Residue-level contacts at the interface:
Residue A109 in the second protein contacts residue L148 in the first protein (closest heavy-atom distance 3.6 Å).
Residue L108 in the second protein interacts with residue V154 in the first protein (closest heavy-atom distance 3.7 Å).
Residue S112 in the second protein is in contact with residue I157 in the first protein (closest heavy-atom distance 3.7 Å).
Residue S112 in the second protein is in contact with residue P142 in the first protein (closest heavy-atom distance 3.4 Å).
Residue F119 in the second protein is in contact with residue F139 in the first protein (closest heavy-atom distance 4.6 Å).
Residue L108 in the second protein is in contact with residue M149 in the first protein (closest heavy-atom distance 3.7 Å).
Residue S105 in the second protein interacts with residue M149 in the first protein (closest heavy-atom distance 4.8 Å).
Residue L108 in the second protein contacts residue A153 in the first protein (closest heavy-atom distance 4.8 Å).
Residue S105 in the second protein contacts residue L148 in the first protein (closest heavy-atom distance 3.3 Å).
Residue L108 in the second protein contacts residue L148 in the first protein (closest heavy-atom distance 3.7 Å).
Residue V116 in the second protein is in contact with residue I157 in the first protein (closest heavy-atom distance 3.8 Å).
Residue V116 in the second protein contacts residue W141 in the first protein (closest heavy-atom distance 3.6 Å).

Sequence of the second protein:
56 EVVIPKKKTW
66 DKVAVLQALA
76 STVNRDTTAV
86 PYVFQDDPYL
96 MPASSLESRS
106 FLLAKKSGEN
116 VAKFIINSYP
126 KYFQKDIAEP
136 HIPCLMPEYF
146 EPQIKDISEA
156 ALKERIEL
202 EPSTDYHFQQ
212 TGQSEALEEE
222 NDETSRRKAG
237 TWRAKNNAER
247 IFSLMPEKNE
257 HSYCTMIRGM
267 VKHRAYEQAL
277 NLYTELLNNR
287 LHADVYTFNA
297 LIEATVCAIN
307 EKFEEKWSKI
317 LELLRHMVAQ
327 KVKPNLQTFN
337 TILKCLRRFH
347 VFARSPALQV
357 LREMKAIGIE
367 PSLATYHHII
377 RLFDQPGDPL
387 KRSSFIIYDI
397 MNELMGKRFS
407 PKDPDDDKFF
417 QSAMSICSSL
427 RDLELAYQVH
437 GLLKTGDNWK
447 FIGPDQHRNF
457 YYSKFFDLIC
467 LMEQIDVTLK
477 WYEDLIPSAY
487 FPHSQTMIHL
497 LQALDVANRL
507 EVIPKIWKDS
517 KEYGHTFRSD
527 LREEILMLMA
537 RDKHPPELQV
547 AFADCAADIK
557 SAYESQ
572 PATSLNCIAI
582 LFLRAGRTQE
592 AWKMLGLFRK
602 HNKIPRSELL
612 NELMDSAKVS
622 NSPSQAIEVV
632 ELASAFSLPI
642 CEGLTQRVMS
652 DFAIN

These two protein chains interact to form a complex.

Sequence of the first protein:
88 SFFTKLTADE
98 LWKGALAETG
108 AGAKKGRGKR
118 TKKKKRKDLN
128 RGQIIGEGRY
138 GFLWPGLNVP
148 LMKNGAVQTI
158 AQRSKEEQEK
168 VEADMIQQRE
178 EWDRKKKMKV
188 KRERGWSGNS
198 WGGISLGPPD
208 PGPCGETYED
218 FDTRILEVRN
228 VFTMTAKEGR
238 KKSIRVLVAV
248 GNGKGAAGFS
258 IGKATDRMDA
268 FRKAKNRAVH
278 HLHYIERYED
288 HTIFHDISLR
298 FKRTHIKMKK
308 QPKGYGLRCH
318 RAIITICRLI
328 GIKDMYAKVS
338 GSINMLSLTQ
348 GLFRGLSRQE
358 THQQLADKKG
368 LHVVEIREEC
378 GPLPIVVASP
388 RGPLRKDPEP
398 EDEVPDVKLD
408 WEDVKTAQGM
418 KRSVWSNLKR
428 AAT